Sequence of chain A:
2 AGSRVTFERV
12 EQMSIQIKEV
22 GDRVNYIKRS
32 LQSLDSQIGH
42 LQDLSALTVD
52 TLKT

Residue-level contacts at the interface:
Residue Q38 in chain A interacts with residue R24 in chain B (closest heavy-atom distance 3.4 Å).
Residue L35 in chain A interacts with residue V21 in chain B (closest heavy-atom distance 3.7 Å).
Residue M14 in chain A interacts with residue L45 in chain B (closest heavy-atom distance 3.7 Å).
Residue S4 in chain A interacts with residue L56 in chain B (closest heavy-atom distance 4.2 Å).
Residue R24 in chain A is in contact with residue Q38 in chain B (closest heavy-atom distance 2.7 Å).
Residue T7 in chain A is in contact with residue T49 in chain B (closest heavy-atom distance 4.3 Å).
Residue I28 in chain A is in contact with residue L32 in chain B (closest heavy-atom distance 4.1 Å).
Residue R10 in chain A interacts with residue L48 in chain B (closest heavy-atom distance 3.1 Å).
Residue M14 in chain A is in contact with residue T49 in chain B (closest heavy-atom distance 4.1 Å).
Residue M14 in chain A contacts residue S46 in chain B (closest heavy-atom distance 3.3 Å).
Residue Q38 in chain A is in contact with residue V21 in chain B (closest heavy-atom distance 3.8 Å).
Residue G3 in chain A contacts residue L56 in chain B (closest heavy-atom distance 3.8 Å).
Residue T7 in chain A contacts residue L53 in chain B (closest heavy-atom distance 3.9 Å).
Residue T52 in chain A is in contact with residue R10 in chain B (closest heavy-atom distance 2.7 Å).
Residue L42 in chain A contacts residue Q17 in chain B (closest heavy-atom distance 3.5 Å).
Residue T7 in chain A interacts with residue L56 in chain B (closest heavy-atom distance 4.1 Å).
Residue R10 in chain A contacts residue L45 in chain B (closest heavy-atom distance 3.9 Å).
Residue V21 in chain A is in contact with residue Q38 in chain B (closest heavy-atom distance 3.0 Å).
Residue L35 in chain A interacts with residue I28 in chain B (closest heavy-atom distance 3.9 Å).
Residue L48 in chain A interacts with residue R10 in chain B (closest heavy-atom distance 3.5 Å).
Residue T7 in chain A is in contact with residue T52 in chain B (closest heavy-atom distance 4.4 Å).
Residue L42 in chain A is in contact with residue I18 in chain B (closest heavy-atom distance 3.9 Å).
Residue Q17 in chain A is in contact with residue L42 in chain B (closest heavy-atom distance 3.8 Å).
Residue R24 in chain A contacts residue L35 in chain B (closest heavy-atom distance 3.7 Å).
Residue L45 in chain A contacts residue M14 in chain B (closest heavy-atom distance 3.4 Å).
Residue V25 in chain A interacts with residue L35 in chain B (closest heavy-atom distance 3.7 Å).
Residue S46 in chain A interacts with residue M14 in chain B (closest heavy-atom distance 3.7 Å).
Residue L53 in chain A contacts residue T7 in chain B (closest heavy-atom distance 3.4 Å).
Residue E20 in chain A interacts with residue Q38 in chain B (closest heavy-atom distance 4.2 Å).
Residue I28 in chain A is in contact with residue I28 in chain B (closest heavy-atom distance 3.9 Å).
Residue S31 in chain A contacts residue I28 in chain B (closest heavy-atom distance 3.8 Å).
Residue V21 in chain A is in contact with residue L35 in chain B (closest heavy-atom distance 4.0 Å).
Residue Y27 in chain A is in contact with residue S31 in chain B (closest heavy-atom distance 4.2 Å).
Residue I28 in chain A contacts residue L35 in chain B (closest heavy-atom distance 4.2 Å).
Residue R24 in chain A contacts residue S34 in chain B (closest heavy-atom distance 3.3 Å).
Residue I39 in chain A contacts residue V21 in chain B (closest heavy-atom distance 4.0 Å).
Residue L42 in chain A interacts with residue M14 in chain B (closest heavy-atom distance 3.8 Å).
Residue L45 in chain A contacts residue Q13 in chain B (closest heavy-atom distance 4.1 Å).
Residue T49 in chain A contacts residue M14 in chain B (closest heavy-atom distance 3.8 Å).
Residue M14 in chain A is in contact with residue L42 in chain B (closest heavy-atom distance 4.0 Å).
Residue L35 in chain A contacts residue V25 in chain B (closest heavy-atom distance 3.7 Å).
Residue L45 in chain A interacts with residue Q17 in chain B (closest heavy-atom distance 3.8 Å).
Residue T49 in chain A interacts with residue R10 in chain B (closest heavy-atom distance 3.5 Å).
Residue L35 in chain A is in contact with residue R24 in chain B (closest heavy-atom distance 4.0 Å).
Residue L45 in chain A contacts residue R10 in chain B (closest heavy-atom distance 3.8 Å).
Residue I18 in chain A contacts residue L42 in chain B (closest heavy-atom distance 3.7 Å).
Residue V21 in chain A interacts with residue I39 in chain B (closest heavy-atom distance 4.0 Å).
Residue L32 in chain A contacts residue I28 in chain B (closest heavy-atom distance 4.0 Å).
Residue I28 in chain A interacts with residue S31 in chain B (closest heavy-atom distance 3.8 Å).
Residue V21 in chain A is in contact with residue L42 in chain B (closest heavy-atom distance 4.4 Å).
Residue T49 in chain A contacts residue V11 in chain B (closest heavy-atom distance 4.0 Å).
Residue Q17 in chain A is in contact with residue L45 in chain B (closest heavy-atom distance 3.7 Å).
Residue R10 in chain A is in contact with residue T49 in chain B (closest heavy-atom distance 3.2 Å).
Residue S34 in chain A contacts residue R24 in chain B (closest heavy-atom distance 4.1 Å).
Residue R10 in chain A contacts residue T52 in chain B (closest heavy-atom distance 2.9 Å).
Residue H41 in chain A interacts with residue Q17 in chain B (closest heavy-atom distance 3.9 Å).
Residue G3 in chain A contacts residue T52 in chain B (closest heavy-atom distance 4.4 Å).
Residue Q38 in chain A interacts with residue E20 in chain B (closest heavy-atom distance 3.8 Å).
Residue Q13 in chain A interacts with residue L45 in chain B (closest heavy-atom distance 3.8 Å).
Residue T49 in chain A contacts residue T7 in chain B (closest heavy-atom distance 4.4 Å).

Sequence of chain B:
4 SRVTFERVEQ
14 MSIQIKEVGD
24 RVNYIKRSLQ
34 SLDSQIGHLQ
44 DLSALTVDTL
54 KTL

These two protein chains interact to form a complex.